Interface contacts:
Residue V70 in the first protein contacts residue L12 in the second protein (closest heavy-atom distance 2.7 Å).
Residue M31 in the first protein is in contact with residue W9 in the second protein (closest heavy-atom distance 2.5 Å).
Residue M31 in the first protein interacts with residue L12 in the second protein (closest heavy-atom distance 3.0 Å).
Residue K71 in the first protein contacts residue L11 in the second protein (closest heavy-atom distance 3.4 Å).
Residue I2 in the first protein contacts residue E14 in the second protein (closest heavy-atom distance 3.1 Å).
Residue Q36 in the first protein interacts with residue W9 in the second protein (closest heavy-atom distance 4.9 Å).
Residue Q49 in the first protein interacts with residue T4 in the second protein (closest heavy-atom distance 4.5 Å).
Residue H32 in the first protein is in contact with residue W9 in the second protein (closest heavy-atom distance 3.8 Å).
Residue V27 in the first protein contacts residue E14 in the second protein (closest heavy-atom distance 3.4 Å).
Residue G35 in the first protein is in contact with residue F5 in the second protein (closest heavy-atom distance 3.3 Å).
Residue P73 in the first protein contacts residue L12 in the second protein (closest heavy-atom distance 4.2 Å).
Residue P73 in the first protein contacts residue P13 in the second protein (closest heavy-atom distance 4.0 Å).
Residue M31 in the first protein is in contact with residue E14 in the second protein (closest heavy-atom distance 4.5 Å).
Residue L34 in the first protein interacts with residue W9 in the second protein (closest heavy-atom distance 3.3 Å).
Residue I38 in the first protein interacts with residue W9 in the second protein (closest heavy-atom distance 4.7 Å).
Residue L76 in the first protein is in contact with residue L12 in the second protein (closest heavy-atom distance 3.0 Å).
Residue I38 in the first protein interacts with residue F5 in the second protein (closest heavy-atom distance 4.1 Å).
Residue H50 in the first protein is in contact with residue L8 in the second protein (closest heavy-atom distance 3.3 Å).
Residue Y77 in the first protein interacts with residue N15 in the second protein (closest heavy-atom distance 3.1 Å).
Residue K28 in the first protein is in contact with residue E14 in the second protein (closest heavy-atom distance 3.6 Å).
Residue K71 in the first protein is in contact with residue L8 in the second protein (closest heavy-atom distance 3.4 Å).
Residue Q49 in the first protein is in contact with residue L8 in the second protein (closest heavy-atom distance 4.0 Å).
Residue V52 in the first protein is in contact with residue F5 in the second protein (closest heavy-atom distance 4.0 Å).
Residue M39 in the first protein interacts with residue F5 in the second protein (closest heavy-atom distance 4.4 Å).
Residue Y77 in the first protein contacts residue P13 in the second protein (closest heavy-atom distance 2.4 Å).
Residue Q36 in the first protein interacts with residue F5 in the second protein (closest heavy-atom distance 4.9 Å).
Residue M39 in the first protein contacts residue T4 in the second protein (closest heavy-atom distance 5.0 Å).
Residue V70 in the first protein is in contact with residue W9 in the second protein (closest heavy-atom distance 3.7 Å).
Residue L76 in the first protein contacts residue W9 in the second protein (closest heavy-atom distance 4.3 Å).
Residue G35 in the first protein contacts residue W9 in the second protein (closest heavy-atom distance 2.8 Å).
Residue Q1 in the first protein interacts with residue N15 in the second protein (closest heavy-atom distance 4.1 Å).
Residue V70 in the first protein is in contact with residue F5 in the second protein (closest heavy-atom distance 3.3 Å).
Residue Y77 in the first protein is in contact with residue E14 in the second protein (closest heavy-atom distance 3.0 Å).
Residue I2 in the first protein is in contact with residue N15 in the second protein (closest heavy-atom distance 2.8 Å).
Residue K71 in the first protein contacts residue L12 in the second protein (closest heavy-atom distance 4.5 Å).
Residue V70 in the first protein is in contact with residue L8 in the second protein (closest heavy-atom distance 3.9 Å).
Residue Q49 in the first protein interacts with residue F5 in the second protein (closest heavy-atom distance 4.0 Å).

Sequence of the second protein:
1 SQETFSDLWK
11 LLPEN

This data describes a binding interaction between two proteins.

Sequence of the first protein:
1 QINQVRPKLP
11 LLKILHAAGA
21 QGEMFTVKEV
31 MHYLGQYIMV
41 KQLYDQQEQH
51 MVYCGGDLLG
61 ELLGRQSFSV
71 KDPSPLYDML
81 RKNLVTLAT